Sequence of protein 2:
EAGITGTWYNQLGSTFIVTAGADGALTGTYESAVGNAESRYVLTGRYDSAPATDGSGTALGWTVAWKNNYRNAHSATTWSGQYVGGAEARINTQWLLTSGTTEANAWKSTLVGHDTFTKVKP

Residue-level contacts at the interface:
Residue A141 in protein 2 is in contact with residue S3 in protein 1 (closest heavy-atom distance 3.2 Å).
Residue N142 in protein 2 interacts with residue S3 in protein 1 (closest heavy-atom distance 2.6 Å).
Residue W144 in protein 2 contacts residue F4 in protein 1 (closest heavy-atom distance 3.6 Å).
Residue W144 in protein 2 contacts residue S3 in protein 1 (closest heavy-atom distance 3.0 Å).
Residue W144 in protein 2 interacts with residue W7 in protein 1 (closest heavy-atom distance 3.6 Å).
Residue K145 in protein 2 contacts residue W7 in protein 1 (closest heavy-atom distance 4.2 Å).
Residue K145 in protein 2 contacts residue S3 in protein 1 (closest heavy-atom distance 4.7 Å).

These two protein chains interact to form a complex.

Sequence of protein 1:
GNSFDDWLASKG